Contacts between the two chains:
Residue I403 in the first protein interacts with residue L79 in the second protein (closest heavy-atom distance 3.9 Å).
Residue M846 in the first protein is in contact with residue N93 in the second protein (closest heavy-atom distance 3.4 Å).
Residue K409 in the first protein interacts with residue L79 in the second protein (closest heavy-atom distance 4.2 Å).
Residue Q656 in the first protein contacts residue M21 in the second protein (closest heavy-atom distance 4.0 Å).
Residue K1027 in the first protein interacts with residue E12 in the second protein (closest heavy-atom distance 3.5 Å).
Residue P652 in the first protein is in contact with residue A2 in the second protein (closest heavy-atom distance 4.0 Å).
Residue L398 in the first protein interacts with residue L79 in the second protein (closest heavy-atom distance 4.1 Å).
Residue V686 in the first protein contacts residue S1 in the second protein (closest heavy-atom distance 4.4 Å).
Residue M846 in the first protein is in contact with residue I11 in the second protein (closest heavy-atom distance 4.7 Å).
Residue Q656 in the first protein interacts with residue T16 in the second protein (closest heavy-atom distance 4.4 Å).
Residue P395 in the first protein is in contact with residue Y80 in the second protein (closest heavy-atom distance 2.9 Å).
Residue V650 in the first protein contacts residue Q10 in the second protein (closest heavy-atom distance 2.7 Å).
Residue P395 in the first protein contacts residue D76 in the second protein (closest heavy-atom distance 3.3 Å).
Residue D399 in the first protein contacts residue S83 in the second protein (closest heavy-atom distance 3.4 Å).
Residue V650 in the first protein interacts with residue P8 in the second protein (closest heavy-atom distance 3.3 Å).
Residue G680 in the first protein contacts residue R7 in the second protein (closest heavy-atom distance 3.7 Å).
Residue M846 in the first protein is in contact with residue Q10 in the second protein (closest heavy-atom distance 3.6 Å).
Residue L398 in the first protein is in contact with residue Y80 in the second protein (closest heavy-atom distance 4.2 Å).
Residue N1005 in the first protein interacts with residue E12 in the second protein (closest heavy-atom distance 4.4 Å).
Residue Y649 in the first protein is in contact with residue A2 in the second protein (closest heavy-atom distance 4.2 Å).
Residue L398 in the first protein contacts residue D76 in the second protein (closest heavy-atom distance 4.0 Å).
Residue P652 in the first protein contacts residue E13 in the second protein (closest heavy-atom distance 4.3 Å).
Residue L398 in the first protein contacts residue L47 in the second protein (closest heavy-atom distance 4.8 Å).
Residue P1006 in the first protein contacts residue T16 in the second protein (closest heavy-atom distance 4.2 Å).
Residue N651 in the first protein is in contact with residue E13 in the second protein (closest heavy-atom distance 3.5 Å).
Residue Y649 in the first protein is in contact with residue S1 in the second protein (closest heavy-atom distance 4.7 Å).
Residue A679 in the first protein is in contact with residue R7 in the second protein (closest heavy-atom distance 2.7 Å).
Residue Q656 in the first protein interacts with residue A17 in the second protein (closest heavy-atom distance 3.0 Å).
Residue V650 in the first protein interacts with residue I5 in the second protein (closest heavy-atom distance 4.1 Å).
Residue E845 in the first protein interacts with residue Q10 in the second protein (closest heavy-atom distance 4.6 Å).
Residue Q656 in the first protein interacts with residue G20 in the second protein (closest heavy-atom distance 4.4 Å).
Residue P652 in the first protein interacts with residue A17 in the second protein (closest heavy-atom distance 4.0 Å).
Residue K391 in the first protein interacts with residue D76 in the second protein (closest heavy-atom distance 4.5 Å).
Residue Q1004 in the first protein contacts residue E12 in the second protein (closest heavy-atom distance 4.0 Å).
Residue F653 in the first protein is in contact with residue T16 in the second protein (closest heavy-atom distance 3.4 Å).
Residue M846 in the first protein is in contact with residue I89 in the second protein (closest heavy-atom distance 3.9 Å).
Residue V650 in the first protein is in contact with residue I9 in the second protein (closest heavy-atom distance 3.6 Å).
Residue M846 in the first protein interacts with residue P8 in the second protein (closest heavy-atom distance 4.0 Å).
Residue E848 in the first protein interacts with residue P8 in the second protein (closest heavy-atom distance 3.9 Å).
Residue Y649 in the first protein is in contact with residue I5 in the second protein (closest heavy-atom distance 4.0 Å).
Residue F653 in the first protein contacts residue E13 in the second protein (closest heavy-atom distance 3.5 Å).
Residue N651 in the first protein is in contact with residue Q10 in the second protein (closest heavy-atom distance 3.8 Å).
Residue E848 in the first protein contacts residue R7 in the second protein (closest heavy-atom distance 3.9 Å).
Residue M1007 in the first protein interacts with residue T16 in the second protein (closest heavy-atom distance 4.1 Å).
Residue G397 in the first protein is in contact with residue Y50 in the second protein (closest heavy-atom distance 3.7 Å).
Residue P652 in the first protein interacts with residue G3 in the second protein (closest heavy-atom distance 4.5 Å).
Residue G397 in the first protein interacts with residue Y80 in the second protein (closest heavy-atom distance 3.7 Å).
Residue V650 in the first protein contacts residue R7 in the second protein (closest heavy-atom distance 4.2 Å).
Residue K393 in the first protein is in contact with residue D76 in the second protein (closest heavy-atom distance 3.7 Å).
Residue A394 in the first protein contacts residue D76 in the second protein (closest heavy-atom distance 4.7 Å).
Residue L398 in the first protein contacts residue S83 in the second protein (closest heavy-atom distance 3.5 Å).
Residue L655 in the first protein contacts residue A2 in the second protein (closest heavy-atom distance 3.5 Å).
Residue K1027 in the first protein interacts with residue E13 in the second protein (closest heavy-atom distance 3.7 Å).
Residue P652 in the first protein interacts with residue I9 in the second protein (closest heavy-atom distance 3.7 Å).
Residue K409 in the first protein interacts with residue D76 in the second protein (closest heavy-atom distance 3.6 Å).
Residue M846 in the first protein contacts residue I9 in the second protein (closest heavy-atom distance 3.5 Å).
Residue F653 in the first protein contacts residue A17 in the second protein (closest heavy-atom distance 4.0 Å).
Residue P1006 in the first protein is in contact with residue E12 in the second protein (closest heavy-atom distance 3.4 Å).
Residue P652 in the first protein is in contact with residue F14 in the second protein (closest heavy-atom distance 4.4 Å).
Residue R402 in the first protein interacts with residue E86 in the second protein (closest heavy-atom distance 3.2 Å).

Sequence of the second protein:
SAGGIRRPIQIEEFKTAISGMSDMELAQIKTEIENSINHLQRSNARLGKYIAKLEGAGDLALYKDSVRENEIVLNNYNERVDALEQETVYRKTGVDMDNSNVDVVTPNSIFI

The following describes two proteins that form a bound complex.

Sequence of the first protein:
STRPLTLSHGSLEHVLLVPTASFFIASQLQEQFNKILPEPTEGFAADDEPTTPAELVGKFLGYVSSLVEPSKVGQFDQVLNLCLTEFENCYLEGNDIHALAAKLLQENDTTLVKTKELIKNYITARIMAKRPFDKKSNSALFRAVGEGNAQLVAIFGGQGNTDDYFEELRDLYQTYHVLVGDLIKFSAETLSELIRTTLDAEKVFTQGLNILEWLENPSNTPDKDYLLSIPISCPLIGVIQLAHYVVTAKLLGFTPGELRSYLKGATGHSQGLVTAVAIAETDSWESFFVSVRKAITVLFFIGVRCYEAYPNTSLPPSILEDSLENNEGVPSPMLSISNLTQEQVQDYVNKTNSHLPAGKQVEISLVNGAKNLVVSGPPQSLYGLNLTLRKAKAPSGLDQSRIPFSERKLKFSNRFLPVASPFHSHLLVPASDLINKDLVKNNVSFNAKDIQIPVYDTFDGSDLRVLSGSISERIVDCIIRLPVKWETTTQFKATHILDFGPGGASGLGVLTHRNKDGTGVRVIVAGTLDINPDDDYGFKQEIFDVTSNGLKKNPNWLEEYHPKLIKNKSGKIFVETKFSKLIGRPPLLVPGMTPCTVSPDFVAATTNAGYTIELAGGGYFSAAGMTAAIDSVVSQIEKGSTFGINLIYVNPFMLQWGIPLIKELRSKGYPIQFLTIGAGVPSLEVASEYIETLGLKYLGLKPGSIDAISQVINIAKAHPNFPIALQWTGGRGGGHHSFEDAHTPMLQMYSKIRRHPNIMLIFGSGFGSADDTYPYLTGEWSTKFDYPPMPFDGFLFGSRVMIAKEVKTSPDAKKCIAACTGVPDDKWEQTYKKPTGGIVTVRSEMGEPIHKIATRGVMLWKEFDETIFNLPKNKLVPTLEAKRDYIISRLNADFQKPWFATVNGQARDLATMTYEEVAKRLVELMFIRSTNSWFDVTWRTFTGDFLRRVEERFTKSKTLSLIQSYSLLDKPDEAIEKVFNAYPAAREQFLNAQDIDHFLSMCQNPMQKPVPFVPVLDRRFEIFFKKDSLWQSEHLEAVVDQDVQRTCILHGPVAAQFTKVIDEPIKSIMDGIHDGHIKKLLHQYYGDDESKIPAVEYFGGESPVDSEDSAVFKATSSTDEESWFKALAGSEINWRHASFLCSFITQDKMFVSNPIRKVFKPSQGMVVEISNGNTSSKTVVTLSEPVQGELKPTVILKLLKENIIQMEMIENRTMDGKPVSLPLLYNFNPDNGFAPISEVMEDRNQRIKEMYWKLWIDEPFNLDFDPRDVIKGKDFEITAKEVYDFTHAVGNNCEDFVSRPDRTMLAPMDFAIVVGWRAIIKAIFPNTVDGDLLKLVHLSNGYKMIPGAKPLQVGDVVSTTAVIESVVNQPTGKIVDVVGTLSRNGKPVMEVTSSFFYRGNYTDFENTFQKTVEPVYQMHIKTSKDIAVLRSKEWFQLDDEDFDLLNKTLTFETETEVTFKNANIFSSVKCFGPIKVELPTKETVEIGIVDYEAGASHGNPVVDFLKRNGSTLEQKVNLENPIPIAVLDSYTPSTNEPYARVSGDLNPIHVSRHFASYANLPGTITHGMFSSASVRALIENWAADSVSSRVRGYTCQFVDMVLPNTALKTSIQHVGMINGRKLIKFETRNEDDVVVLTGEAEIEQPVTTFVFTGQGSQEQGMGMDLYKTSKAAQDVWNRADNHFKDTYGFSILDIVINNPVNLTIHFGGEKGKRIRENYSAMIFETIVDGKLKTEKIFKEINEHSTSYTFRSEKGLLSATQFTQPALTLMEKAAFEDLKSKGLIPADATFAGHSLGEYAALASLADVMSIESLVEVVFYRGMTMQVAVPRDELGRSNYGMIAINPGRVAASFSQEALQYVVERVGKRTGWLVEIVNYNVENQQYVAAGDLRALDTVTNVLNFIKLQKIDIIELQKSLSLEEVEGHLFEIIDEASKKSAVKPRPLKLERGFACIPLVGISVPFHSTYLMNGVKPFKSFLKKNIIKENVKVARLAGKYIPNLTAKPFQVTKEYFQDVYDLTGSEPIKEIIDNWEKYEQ